The following describes two proteins that form a bound complex.

Sequence of protein 2:
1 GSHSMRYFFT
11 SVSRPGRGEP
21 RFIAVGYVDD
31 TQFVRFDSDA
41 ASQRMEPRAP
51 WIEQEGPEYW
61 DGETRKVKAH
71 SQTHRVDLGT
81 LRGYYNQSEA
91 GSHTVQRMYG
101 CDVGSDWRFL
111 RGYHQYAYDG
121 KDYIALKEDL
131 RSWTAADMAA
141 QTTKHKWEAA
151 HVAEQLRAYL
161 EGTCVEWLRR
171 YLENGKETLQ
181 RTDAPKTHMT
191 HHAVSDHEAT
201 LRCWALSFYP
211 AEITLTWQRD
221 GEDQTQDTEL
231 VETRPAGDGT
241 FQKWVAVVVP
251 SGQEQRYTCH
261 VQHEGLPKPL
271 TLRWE

Contacts between the two chains:
Residue K66 in protein 2 interacts with residue V3 in protein 1 (closest heavy-atom distance 3.5 Å).
Residue E63 in protein 2 interacts with residue L2 in protein 1 (closest heavy-atom distance 3.0 Å).
Residue M5 in protein 2 is in contact with residue N1 in protein 1 (closest heavy-atom distance 3.9 Å).
Residue L81 in protein 2 is in contact with residue V9 in protein 1 (closest heavy-atom distance 3.9 Å).
Residue K146 in protein 2 interacts with residue T8 in protein 1 (closest heavy-atom distance 3.3 Å).
Residue T143 in protein 2 contacts residue V9 in protein 1 (closest heavy-atom distance 2.8 Å).
Residue F33 in protein 2 interacts with residue N1 in protein 1 (closest heavy-atom distance 4.7 Å).
Residue V152 in protein 2 interacts with residue A7 in protein 1 (closest heavy-atom distance 3.8 Å).
Residue Y159 in protein 2 is in contact with residue P4 in protein 1 (closest heavy-atom distance 4.1 Å).
Residue M45 in protein 2 contacts residue L2 in protein 1 (closest heavy-atom distance 3.5 Å).
Residue K66 in protein 2 contacts residue N1 in protein 1 (closest heavy-atom distance 2.8 Å).
Residue D77 in protein 2 is in contact with residue T8 in protein 1 (closest heavy-atom distance 2.5 Å).
Residue T163 in protein 2 interacts with residue N1 in protein 1 (closest heavy-atom distance 3.9 Å).
Residue Y7 in protein 2 contacts residue L2 in protein 1 (closest heavy-atom distance 3.5 Å).
Residue R97 in protein 2 interacts with residue A7 in protein 1 (closest heavy-atom distance 4.4 Å).
Residue H70 in protein 2 is in contact with residue L2 in protein 1 (closest heavy-atom distance 4.2 Å).
Residue E63 in protein 2 is in contact with residue N1 in protein 1 (closest heavy-atom distance 3.6 Å).
Residue T73 in protein 2 interacts with residue T8 in protein 1 (closest heavy-atom distance 3.9 Å).
Residue Y84 in protein 2 contacts residue V9 in protein 1 (closest heavy-atom distance 2.8 Å).
Residue T73 in protein 2 interacts with residue A7 in protein 1 (closest heavy-atom distance 3.6 Å).
Residue K66 in protein 2 contacts residue P4 in protein 1 (closest heavy-atom distance 3.8 Å).
Residue D77 in protein 2 is in contact with residue V9 in protein 1 (closest heavy-atom distance 2.8 Å).
Residue F9 in protein 2 interacts with residue L2 in protein 1 (closest heavy-atom distance 3.6 Å).
Residue K66 in protein 2 is in contact with residue L2 in protein 1 (closest heavy-atom distance 2.8 Å).
Residue W147 in protein 2 is in contact with residue T8 in protein 1 (closest heavy-atom distance 2.8 Å).
Residue V67 in protein 2 contacts residue L2 in protein 1 (closest heavy-atom distance 3.6 Å).
Residue Y159 in protein 2 contacts residue N1 in protein 1 (closest heavy-atom distance 2.6 Å).
Residue T73 in protein 2 contacts residue V6 in protein 1 (closest heavy-atom distance 3.0 Å).
Residue Y159 in protein 2 interacts with residue V3 in protein 1 (closest heavy-atom distance 3.5 Å).
Residue Y123 in protein 2 contacts residue V9 in protein 1 (closest heavy-atom distance 4.1 Å).
Residue R97 in protein 2 interacts with residue V6 in protein 1 (closest heavy-atom distance 3.2 Å).
Residue Y99 in protein 2 interacts with residue V3 in protein 1 (closest heavy-atom distance 3.1 Å).
Residue Y159 in protein 2 contacts residue L2 in protein 1 (closest heavy-atom distance 3.7 Å).
Residue W167 in protein 2 is in contact with residue N1 in protein 1 (closest heavy-atom distance 3.3 Å).
Residue Y171 in protein 2 interacts with residue N1 in protein 1 (closest heavy-atom distance 2.8 Å).
Residue Y116 in protein 2 interacts with residue V9 in protein 1 (closest heavy-atom distance 3.8 Å).
Residue H70 in protein 2 contacts residue V3 in protein 1 (closest heavy-atom distance 3.4 Å).
Residue T143 in protein 2 interacts with residue T8 in protein 1 (closest heavy-atom distance 4.9 Å).
Residue L156 in protein 2 contacts residue V3 in protein 1 (closest heavy-atom distance 4.1 Å).
Residue Y7 in protein 2 is in contact with residue N1 in protein 1 (closest heavy-atom distance 2.7 Å).
Residue Q155 in protein 2 is in contact with residue T5 in protein 1 (closest heavy-atom distance 4.2 Å).
Residue D77 in protein 2 interacts with residue A7 in protein 1 (closest heavy-atom distance 4.7 Å).
Residue W147 in protein 2 contacts residue V9 in protein 1 (closest heavy-atom distance 3.9 Å).
Residue T80 in protein 2 contacts residue T8 in protein 1 (closest heavy-atom distance 4.9 Å).
Residue W147 in protein 2 contacts residue A7 in protein 1 (closest heavy-atom distance 3.6 Å).
Residue Y59 in protein 2 is in contact with residue N1 in protein 1 (closest heavy-atom distance 4.2 Å).
Residue T80 in protein 2 is in contact with residue V9 in protein 1 (closest heavy-atom distance 3.8 Å).
Residue H70 in protein 2 contacts residue V6 in protein 1 (closest heavy-atom distance 3.2 Å).
Residue Y99 in protein 2 contacts residue L2 in protein 1 (closest heavy-atom distance 3.4 Å).
Residue K146 in protein 2 contacts residue V9 in protein 1 (closest heavy-atom distance 2.8 Å).
Residue V76 in protein 2 interacts with residue T8 in protein 1 (closest heavy-atom distance 3.5 Å).

Sequence of protein 1:
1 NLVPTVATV